Sequence of chain B:
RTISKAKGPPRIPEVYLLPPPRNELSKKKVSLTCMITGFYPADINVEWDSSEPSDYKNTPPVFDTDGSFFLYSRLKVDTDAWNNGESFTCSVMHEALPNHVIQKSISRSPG

Residue-level contacts at the interface:
Residue R110 in chain B is in contact with residue R110 in chain A (closest heavy-atom distance 2.5 Å).
Residue V64 in chain B contacts residue R76 in chain A (closest heavy-atom distance 4.2 Å).
Residue L27 in chain B is in contact with residue E16 in chain A (closest heavy-atom distance 3.2 Å).
Residue K31 in chain B is in contact with residue I14 in chain A (closest heavy-atom distance 2.9 Å).
Residue V64 in chain B contacts residue N60 in chain A (closest heavy-atom distance 3.5 Å).
Residue R110 in chain B contacts residue P23 in chain A (closest heavy-atom distance 4.1 Å).
Residue D66 in chain B interacts with residue K59 in chain A (closest heavy-atom distance 3.6 Å).
Residue N25 in chain B contacts residue Y18 in chain A (closest heavy-atom distance 4.0 Å).
Residue T61 in chain B is in contact with residue T61 in chain A (closest heavy-atom distance 3.3 Å).
Residue S109 in chain B is in contact with residue R24 in chain A (closest heavy-atom distance 3.8 Å).
Residue P23 in chain B is in contact with residue L20 in chain A (closest heavy-atom distance 4.3 Å).
Residue P23 in chain B is in contact with residue L19 in chain A (closest heavy-atom distance 4.2 Å).
Residue R76 in chain B contacts residue F72 in chain A (closest heavy-atom distance 4.2 Å).
Residue F72 in chain B interacts with residue R76 in chain A (closest heavy-atom distance 4.2 Å).
Residue Y18 in chain B is in contact with residue L27 in chain A (closest heavy-atom distance 3.9 Å).
Residue L19 in chain B is in contact with residue N25 in chain A (closest heavy-atom distance 1.2 Å).
Residue D66 in chain B is in contact with residue S56 in chain A (closest heavy-atom distance 3.9 Å).
Residue I14 in chain B contacts residue K31 in chain A (closest heavy-atom distance 2.9 Å).
Residue L20 in chain B is in contact with residue L34 in chain A (closest heavy-atom distance 2.8 Å).
Residue L34 in chain B interacts with residue L20 in chain A (closest heavy-atom distance 2.8 Å).
Residue S33 in chain B interacts with residue M37 in chain A (closest heavy-atom distance 3.2 Å).
Residue N25 in chain B is in contact with residue L19 in chain A (closest heavy-atom distance 1.2 Å).
Residue R76 in chain B is in contact with residue V64 in chain A (closest heavy-atom distance 4.2 Å).
Residue Y18 in chain B contacts residue V32 in chain A (closest heavy-atom distance 3.2 Å).
Residue K59 in chain B is in contact with residue V64 in chain A (closest heavy-atom distance 4.3 Å).
Residue K31 in chain B contacts residue E16 in chain A (closest heavy-atom distance 2.8 Å).
Residue P23 in chain B interacts with residue R110 in chain A (closest heavy-atom distance 4.1 Å).
Residue V32 in chain B contacts residue Y18 in chain A (closest heavy-atom distance 3.2 Å).
Residue P15 in chain B contacts residue K31 in chain A (closest heavy-atom distance 2.7 Å).
Residue V64 in chain B is in contact with residue T61 in chain A (closest heavy-atom distance 4.2 Å).
Residue R76 in chain B interacts with residue Y74 in chain A (closest heavy-atom distance 1.9 Å).
Residue K31 in chain B contacts residue Y18 in chain A (closest heavy-atom distance 2.4 Å).
Residue D57 in chain B interacts with residue D66 in chain A (closest heavy-atom distance 3.3 Å).
Residue Y74 in chain B contacts residue R76 in chain A (closest heavy-atom distance 1.9 Å).
Residue V64 in chain B interacts with residue P62 in chain A (closest heavy-atom distance 4.3 Å).
Residue K59 in chain B contacts residue D66 in chain A (closest heavy-atom distance 3.6 Å).
Residue R24 in chain B interacts with residue S109 in chain A (closest heavy-atom distance 3.8 Å).
Residue L19 in chain B contacts residue R24 in chain A (closest heavy-atom distance 3.4 Å).
Residue L27 in chain B interacts with residue Y18 in chain A (closest heavy-atom distance 3.9 Å).
Residue P21 in chain B contacts residue P23 in chain A (closest heavy-atom distance 3.6 Å).
Residue S56 in chain B is in contact with residue D66 in chain A (closest heavy-atom distance 3.9 Å).
Residue N60 in chain B interacts with residue V64 in chain A (closest heavy-atom distance 3.5 Å).
Residue V64 in chain B is in contact with residue K59 in chain A (closest heavy-atom distance 4.3 Å).
Residue D66 in chain B is in contact with residue D57 in chain A (closest heavy-atom distance 3.3 Å).
Residue L20 in chain B contacts residue L20 in chain A (closest heavy-atom distance 3.5 Å).
Residue E16 in chain B is in contact with residue K31 in chain A (closest heavy-atom distance 2.8 Å).
Residue L34 in chain B interacts with residue M37 in chain A (closest heavy-atom distance 4.0 Å).
Residue E16 in chain B contacts residue L27 in chain A (closest heavy-atom distance 3.2 Å).
Residue P62 in chain B contacts residue P62 in chain A (closest heavy-atom distance 3.1 Å).
Residue M37 in chain B interacts with residue S33 in chain A (closest heavy-atom distance 3.2 Å).
Residue Y18 in chain B interacts with residue N25 in chain A (closest heavy-atom distance 4.0 Å).
Residue K31 in chain B is in contact with residue P15 in chain A (closest heavy-atom distance 2.7 Å).
Residue P23 in chain B is in contact with residue P21 in chain A (closest heavy-atom distance 3.6 Å).
Residue M37 in chain B contacts residue L34 in chain A (closest heavy-atom distance 4.0 Å).
Residue R24 in chain B interacts with residue L19 in chain A (closest heavy-atom distance 3.4 Å).
Residue P62 in chain B interacts with residue V64 in chain A (closest heavy-atom distance 4.3 Å).
Residue L19 in chain B contacts residue P23 in chain A (closest heavy-atom distance 4.2 Å).
Residue L20 in chain B is in contact with residue P23 in chain A (closest heavy-atom distance 4.3 Å).
Residue T61 in chain B interacts with residue V64 in chain A (closest heavy-atom distance 4.2 Å).
Residue Y18 in chain B is in contact with residue K31 in chain A (closest heavy-atom distance 2.4 Å).

Sequence of chain A:
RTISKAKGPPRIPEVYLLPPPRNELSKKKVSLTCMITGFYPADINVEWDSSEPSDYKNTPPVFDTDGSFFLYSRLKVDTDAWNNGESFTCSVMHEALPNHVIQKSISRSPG

These two protein chains interact to form a complex.